These two protein chains interact to form a complex.

Sequence of the second protein:
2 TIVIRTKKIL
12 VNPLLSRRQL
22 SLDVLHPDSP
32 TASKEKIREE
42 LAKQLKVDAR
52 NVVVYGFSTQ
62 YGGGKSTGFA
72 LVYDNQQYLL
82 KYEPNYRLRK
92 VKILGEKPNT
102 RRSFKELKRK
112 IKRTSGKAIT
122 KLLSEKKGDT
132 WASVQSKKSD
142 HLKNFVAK

Sequence of the first protein:
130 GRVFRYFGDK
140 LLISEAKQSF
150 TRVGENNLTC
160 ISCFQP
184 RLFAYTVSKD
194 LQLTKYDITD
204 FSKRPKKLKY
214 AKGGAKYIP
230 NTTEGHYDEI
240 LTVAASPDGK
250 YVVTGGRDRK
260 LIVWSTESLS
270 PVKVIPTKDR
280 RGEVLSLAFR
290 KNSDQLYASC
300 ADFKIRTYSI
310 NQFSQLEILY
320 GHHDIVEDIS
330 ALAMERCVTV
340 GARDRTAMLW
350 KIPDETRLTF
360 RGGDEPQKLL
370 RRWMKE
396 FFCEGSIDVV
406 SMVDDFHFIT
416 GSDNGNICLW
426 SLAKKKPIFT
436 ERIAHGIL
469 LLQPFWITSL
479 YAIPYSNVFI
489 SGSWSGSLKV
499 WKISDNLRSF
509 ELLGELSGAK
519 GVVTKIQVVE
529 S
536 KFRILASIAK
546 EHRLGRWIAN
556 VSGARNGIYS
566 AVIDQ

Contacts between the two chains:
Residue L315 in the first protein interacts with residue L26 in the second protein (closest heavy-atom distance 4.9 Å).